Sequence of protein 2:
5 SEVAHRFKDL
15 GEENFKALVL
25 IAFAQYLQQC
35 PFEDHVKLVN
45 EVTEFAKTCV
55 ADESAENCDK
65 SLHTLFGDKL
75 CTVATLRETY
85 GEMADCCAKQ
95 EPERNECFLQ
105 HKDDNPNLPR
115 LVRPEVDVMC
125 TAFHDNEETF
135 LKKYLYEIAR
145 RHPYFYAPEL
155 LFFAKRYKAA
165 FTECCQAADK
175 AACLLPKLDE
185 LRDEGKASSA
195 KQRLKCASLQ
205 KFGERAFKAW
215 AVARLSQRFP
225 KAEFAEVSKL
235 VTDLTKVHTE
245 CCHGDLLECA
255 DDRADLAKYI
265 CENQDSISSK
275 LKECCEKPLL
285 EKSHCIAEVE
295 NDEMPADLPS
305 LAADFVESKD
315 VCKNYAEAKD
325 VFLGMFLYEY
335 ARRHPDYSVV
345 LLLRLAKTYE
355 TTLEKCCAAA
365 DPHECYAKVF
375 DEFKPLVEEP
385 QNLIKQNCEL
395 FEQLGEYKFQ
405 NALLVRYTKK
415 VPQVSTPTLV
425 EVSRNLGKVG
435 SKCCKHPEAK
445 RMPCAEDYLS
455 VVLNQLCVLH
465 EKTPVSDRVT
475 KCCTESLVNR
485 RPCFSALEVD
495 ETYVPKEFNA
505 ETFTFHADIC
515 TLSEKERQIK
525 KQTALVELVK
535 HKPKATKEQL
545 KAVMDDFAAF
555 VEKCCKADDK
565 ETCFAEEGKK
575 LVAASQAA

Residue-level contacts at the interface:
Residue T83 in protein 2 interacts with residue V466 in protein 1 (closest heavy-atom distance 4.2 Å).
Residue V77 in protein 2 contacts residue C474 in protein 1 (closest heavy-atom distance 4.3 Å).
Residue T83 in protein 2 interacts with residue S464 in protein 1 (closest heavy-atom distance 4.1 Å).
Residue G71 in protein 2 interacts with residue Y475 in protein 1 (closest heavy-atom distance 4.6 Å).
Residue L80 in protein 2 contacts residue G472 in protein 1 (closest heavy-atom distance 3.5 Å).
Residue P35 in protein 2 is in contact with residue A468 in protein 1 (closest heavy-atom distance 4.4 Å).
Residue A78 in protein 2 is in contact with residue T473 in protein 1 (closest heavy-atom distance 3.3 Å).
Residue V77 in protein 2 interacts with residue E469 in protein 1 (closest heavy-atom distance 5.0 Å).
Residue T83 in protein 2 is in contact with residue D471 in protein 1 (closest heavy-atom distance 5.0 Å).
Residue A78 in protein 2 is in contact with residue D471 in protein 1 (closest heavy-atom distance 4.5 Å).
Residue V77 in protein 2 contacts residue T473 in protein 1 (closest heavy-atom distance 1.1 Å).
Residue T76 in protein 2 interacts with residue T473 in protein 1 (closest heavy-atom distance 3.3 Å).
Residue C75 in protein 2 interacts with residue C474 in protein 1 (closest heavy-atom distance 5.0 Å).
Residue T79 in protein 2 contacts residue D471 in protein 1 (closest heavy-atom distance 3.9 Å).
Residue L74 in protein 2 interacts with residue Y475 in protein 1 (closest heavy-atom distance 3.0 Å).
Residue T83 in protein 2 interacts with residue V470 in protein 1 (closest heavy-atom distance 3.2 Å).
Residue C75 in protein 2 interacts with residue T473 in protein 1 (closest heavy-atom distance 4.0 Å).
Residue A78 in protein 2 contacts residue G472 in protein 1 (closest heavy-atom distance 4.1 Å).
Residue L80 in protein 2 is in contact with residue S464 in protein 1 (closest heavy-atom distance 4.6 Å).
Residue A78 in protein 2 is in contact with residue C474 in protein 1 (closest heavy-atom distance 3.8 Å).
Residue T79 in protein 2 interacts with residue G472 in protein 1 (closest heavy-atom distance 3.5 Å).
Residue L80 in protein 2 is in contact with residue V470 in protein 1 (closest heavy-atom distance 4.9 Å).
Residue R81 in protein 2 contacts residue D471 in protein 1 (closest heavy-atom distance 3.2 Å).
Residue E82 in protein 2 is in contact with residue S464 in protein 1 (closest heavy-atom distance 2.2 Å).
Residue V77 in protein 2 contacts residue G472 in protein 1 (closest heavy-atom distance 3.5 Å).
Residue L80 in protein 2 interacts with residue D471 in protein 1 (closest heavy-atom distance 1.6 Å).
Residue Y84 in protein 2 contacts residue V470 in protein 1 (closest heavy-atom distance 4.7 Å).
Residue R81 in protein 2 contacts residue S464 in protein 1 (closest heavy-atom distance 4.5 Å).
Residue C75 in protein 2 contacts residue Y475 in protein 1 (closest heavy-atom distance 4.0 Å).
Residue L74 in protein 2 interacts with residue C474 in protein 1 (closest heavy-atom distance 3.7 Å).

The following describes two proteins that form a bound complex.

Sequence of protein 1:
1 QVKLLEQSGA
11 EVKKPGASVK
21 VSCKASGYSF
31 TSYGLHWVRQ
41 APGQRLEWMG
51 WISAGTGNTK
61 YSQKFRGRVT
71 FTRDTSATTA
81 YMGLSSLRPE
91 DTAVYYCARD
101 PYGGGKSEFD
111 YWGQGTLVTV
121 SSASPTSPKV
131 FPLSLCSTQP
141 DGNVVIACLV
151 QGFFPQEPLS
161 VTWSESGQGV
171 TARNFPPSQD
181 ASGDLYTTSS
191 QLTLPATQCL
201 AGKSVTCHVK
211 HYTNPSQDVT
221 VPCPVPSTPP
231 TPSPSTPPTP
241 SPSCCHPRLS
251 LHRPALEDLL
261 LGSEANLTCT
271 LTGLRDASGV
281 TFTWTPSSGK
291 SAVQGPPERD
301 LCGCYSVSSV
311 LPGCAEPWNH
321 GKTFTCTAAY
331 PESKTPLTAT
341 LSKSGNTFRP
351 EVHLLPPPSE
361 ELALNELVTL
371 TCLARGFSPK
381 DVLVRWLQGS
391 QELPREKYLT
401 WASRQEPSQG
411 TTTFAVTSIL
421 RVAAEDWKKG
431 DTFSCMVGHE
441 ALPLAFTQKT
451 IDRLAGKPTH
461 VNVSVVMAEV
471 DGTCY